Sequence of protein 2:
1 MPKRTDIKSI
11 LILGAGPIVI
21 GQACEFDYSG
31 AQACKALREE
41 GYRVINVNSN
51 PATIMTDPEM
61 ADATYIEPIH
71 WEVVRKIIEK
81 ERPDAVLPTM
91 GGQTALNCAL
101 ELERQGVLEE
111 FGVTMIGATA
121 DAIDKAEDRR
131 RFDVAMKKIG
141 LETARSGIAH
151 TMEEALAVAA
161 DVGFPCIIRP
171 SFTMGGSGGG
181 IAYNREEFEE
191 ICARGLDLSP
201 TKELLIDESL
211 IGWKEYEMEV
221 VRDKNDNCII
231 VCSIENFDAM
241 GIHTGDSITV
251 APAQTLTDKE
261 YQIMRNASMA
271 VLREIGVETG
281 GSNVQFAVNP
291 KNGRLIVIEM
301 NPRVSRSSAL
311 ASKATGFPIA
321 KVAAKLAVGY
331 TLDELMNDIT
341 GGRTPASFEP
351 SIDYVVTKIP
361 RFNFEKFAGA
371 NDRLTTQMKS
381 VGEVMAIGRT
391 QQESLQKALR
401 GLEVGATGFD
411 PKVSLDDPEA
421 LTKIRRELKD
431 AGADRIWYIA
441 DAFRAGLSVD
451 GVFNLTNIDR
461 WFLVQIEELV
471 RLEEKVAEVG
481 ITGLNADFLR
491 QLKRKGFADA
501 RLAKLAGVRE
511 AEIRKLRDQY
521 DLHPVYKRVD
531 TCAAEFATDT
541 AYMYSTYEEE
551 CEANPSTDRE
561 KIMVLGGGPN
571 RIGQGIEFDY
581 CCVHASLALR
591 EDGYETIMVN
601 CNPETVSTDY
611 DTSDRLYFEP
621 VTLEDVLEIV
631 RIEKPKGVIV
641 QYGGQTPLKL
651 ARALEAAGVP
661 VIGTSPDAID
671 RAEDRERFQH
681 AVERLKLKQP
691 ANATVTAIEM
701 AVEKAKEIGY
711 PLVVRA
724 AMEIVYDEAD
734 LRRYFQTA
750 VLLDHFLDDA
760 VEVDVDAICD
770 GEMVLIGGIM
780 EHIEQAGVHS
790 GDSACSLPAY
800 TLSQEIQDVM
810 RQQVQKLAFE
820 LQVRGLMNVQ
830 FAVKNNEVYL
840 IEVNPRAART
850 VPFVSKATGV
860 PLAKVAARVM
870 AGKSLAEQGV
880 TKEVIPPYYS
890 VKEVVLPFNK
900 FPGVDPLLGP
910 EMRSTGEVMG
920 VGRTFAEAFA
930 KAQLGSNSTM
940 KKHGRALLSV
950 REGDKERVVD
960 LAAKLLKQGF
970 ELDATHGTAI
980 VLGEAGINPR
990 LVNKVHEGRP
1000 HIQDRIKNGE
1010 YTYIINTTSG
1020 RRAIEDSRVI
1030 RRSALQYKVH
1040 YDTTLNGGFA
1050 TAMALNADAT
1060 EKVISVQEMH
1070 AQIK

The following describes two proteins that form a bound complex.

Contacts between the two chains:
Residue T257 in protein 2 contacts residue R92 in protein 1 (closest heavy-atom distance 2.9 Å).
Residue D353 in protein 2 interacts with residue T55 in protein 1 (closest heavy-atom distance 3.4 Å).
Residue W461 in protein 2 interacts with residue N61 in protein 1 (closest heavy-atom distance 3.0 Å).
Residue E548 in protein 2 is in contact with residue R82 in protein 1 (closest heavy-atom distance 2.8 Å).
Residue Q262 in protein 2 contacts residue G358 in protein 1 (closest heavy-atom distance 3.1 Å).
Residue E549 in protein 2 interacts with residue D113 in protein 1 (closest heavy-atom distance 3.6 Å).
Residue Q254 in protein 2 is in contact with residue Y56 in protein 1 (closest heavy-atom distance 2.6 Å).
Residue D258 in protein 2 is in contact with residue T36 in protein 1 (closest heavy-atom distance 2.5 Å).
Residue T390 in protein 2 interacts with residue H58 in protein 1 (closest heavy-atom distance 3.6 Å).
Residue E552 in protein 2 is in contact with residue R115 in protein 1 (closest heavy-atom distance 2.6 Å).
Residue E535 in protein 2 contacts residue R122 in protein 1 (closest heavy-atom distance 3.1 Å).
Residue R389 in protein 2 is in contact with residue R115 in protein 1 (closest heavy-atom distance 3.3 Å).
Residue P290 in protein 2 contacts residue F91 in protein 1 (closest heavy-atom distance 3.2 Å).
Residue K259 in protein 2 contacts residue W174 in protein 1 (closest heavy-atom distance 3.4 Å).
Residue Q262 in protein 2 interacts with residue P359 in protein 1 (closest heavy-atom distance 3.2 Å).
Residue E260 in protein 2 interacts with residue F91 in protein 1 (closest heavy-atom distance 3.4 Å).
Residue I352 in protein 2 interacts with residue M35 in protein 1 (closest heavy-atom distance 3.5 Å).
Residue E550 in protein 2 is in contact with residue D113 in protein 1 (closest heavy-atom distance 3.5 Å).
Residue T255 in protein 2 interacts with residue V62 in protein 1 (closest heavy-atom distance 3.5 Å).
Residue A533 in protein 2 interacts with residue T118 in protein 1 (closest heavy-atom distance 3.6 Å).
Residue N227 in protein 2 is in contact with residue V304 in protein 1 (closest heavy-atom distance 3.2 Å).
Residue E349 in protein 2 interacts with residue N293 in protein 1 (closest heavy-atom distance 3.0 Å).
Residue E550 in protein 2 is in contact with residue K116 in protein 1 (closest heavy-atom distance 3.4 Å).
Residue R389 in protein 2 is in contact with residue T114 in protein 1 (closest heavy-atom distance 3.0 Å).
Residue R389 in protein 2 contacts residue P57 in protein 1 (closest heavy-atom distance 3.2 Å).
Residue N266 in protein 2 contacts residue H360 in protein 1 (closest heavy-atom distance 3.1 Å).
Residue D353 in protein 2 interacts with residue R115 in protein 1 (closest heavy-atom distance 2.8 Å).
Residue D333 in protein 2 is in contact with residue K297 in protein 1 (closest heavy-atom distance 3.1 Å).
Residue F536 in protein 2 contacts residue F332 in protein 1 (closest heavy-atom distance 3.4 Å).
Residue R389 in protein 2 contacts residue D113 in protein 1 (closest heavy-atom distance 3.2 Å).
Residue D530 in protein 2 contacts residue R115 in protein 1 (closest heavy-atom distance 2.9 Å).
Residue D459 in protein 2 contacts residue S89 in protein 1 (closest heavy-atom distance 2.8 Å).
Residue K259 in protein 2 interacts with residue R92 in protein 1 (closest heavy-atom distance 3.5 Å).
Residue I352 in protein 2 contacts residue Y56 in protein 1 (closest heavy-atom distance 3.5 Å).
Residue Q391 in protein 2 interacts with residue H58 in protein 1 (closest heavy-atom distance 3.0 Å).
Residue Q262 in protein 2 is in contact with residue H360 in protein 1 (closest heavy-atom distance 3.6 Å).
Residue T255 in protein 2 interacts with residue N90 in protein 1 (closest heavy-atom distance 2.8 Å).
Residue A534 in protein 2 contacts residue R115 in protein 1 (closest heavy-atom distance 3.5 Å).
Residue V464 in protein 2 is in contact with residue L86 in protein 1 (closest heavy-atom distance 3.5 Å).
Residue D353 in protein 2 is in contact with residue P57 in protein 1 (closest heavy-atom distance 3.5 Å).
Residue R265 in protein 2 interacts with residue D361 in protein 1 (closest heavy-atom distance 2.9 Å).
Residue V355 in protein 2 is in contact with residue H58 in protein 1 (closest heavy-atom distance 3.6 Å).
Residue S351 in protein 2 interacts with residue T33 in protein 1 (closest heavy-atom distance 2.7 Å).
Residue E260 in protein 2 is in contact with residue N90 in protein 1 (closest heavy-atom distance 2.9 Å).
Residue E468 in protein 2 interacts with residue L86 in protein 1 (closest heavy-atom distance 3.3 Å).
Residue R528 in protein 2 contacts residue R115 in protein 1 (closest heavy-atom distance 3.1 Å).
Residue E548 in protein 2 interacts with residue D113 in protein 1 (closest heavy-atom distance 3.4 Å).
Residue K291 in protein 2 interacts with residue F91 in protein 1 (closest heavy-atom distance 3.4 Å).
Residue K259 in protein 2 contacts residue D68 in protein 1 (closest heavy-atom distance 3.0 Å).
Residue N292 in protein 2 interacts with residue F91 in protein 1 (closest heavy-atom distance 3.3 Å).
Residue A534 in protein 2 interacts with residue R122 in protein 1 (closest heavy-atom distance 2.8 Å).
Residue S347 in protein 2 is in contact with residue P295 in protein 1 (closest heavy-atom distance 3.1 Å).
Residue D258 in protein 2 interacts with residue G358 in protein 1 (closest heavy-atom distance 2.8 Å).
Residue R494 in protein 2 is in contact with residue R82 in protein 1 (closest heavy-atom distance 3.3 Å).
Residue D258 in protein 2 contacts residue P357 in protein 1 (closest heavy-atom distance 3.2 Å).
Residue P345 in protein 2 is in contact with residue L331 in protein 1 (closest heavy-atom distance 3.5 Å).
Residue K527 in protein 2 is in contact with residue D113 in protein 1 (closest heavy-atom distance 2.6 Å).
Residue R494 in protein 2 contacts residue D111 in protein 1 (closest heavy-atom distance 3.5 Å).
Residue Q254 in protein 2 is in contact with residue N61 in protein 1 (closest heavy-atom distance 3.0 Å).
Residue G293 in protein 2 contacts residue F91 in protein 1 (closest heavy-atom distance 3.4 Å).

Sequence of protein 1:
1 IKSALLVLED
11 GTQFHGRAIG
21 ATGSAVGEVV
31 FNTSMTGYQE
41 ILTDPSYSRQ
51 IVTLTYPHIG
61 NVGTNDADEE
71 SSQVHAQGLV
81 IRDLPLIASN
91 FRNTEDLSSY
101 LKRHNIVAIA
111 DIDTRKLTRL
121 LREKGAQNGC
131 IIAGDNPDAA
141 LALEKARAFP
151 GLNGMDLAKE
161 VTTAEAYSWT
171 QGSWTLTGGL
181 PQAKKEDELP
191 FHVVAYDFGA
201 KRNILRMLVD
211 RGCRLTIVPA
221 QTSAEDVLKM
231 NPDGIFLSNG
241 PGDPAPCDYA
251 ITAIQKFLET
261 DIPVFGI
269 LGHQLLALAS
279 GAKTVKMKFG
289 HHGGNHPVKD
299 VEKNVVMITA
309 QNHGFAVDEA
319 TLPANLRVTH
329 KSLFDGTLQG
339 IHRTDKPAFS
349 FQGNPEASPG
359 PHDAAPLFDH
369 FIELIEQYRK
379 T